The following describes two proteins that form a bound complex.

Interface contacts:
Residue P364 in protein 1 contacts residue P64 in protein 2 (closest heavy-atom distance 3.3 Å).
Residue P89 in protein 1 interacts with residue P18 in protein 2 (closest heavy-atom distance 3.9 Å).
Residue P32 in protein 1 interacts with residue P64 in protein 2 (closest heavy-atom distance 3.8 Å).
Residue R221 in protein 1 contacts residue Q100 in protein 2 (closest heavy-atom distance 3.3 Å).
Residue D218 in protein 1 is in contact with residue N106 in protein 2 (closest heavy-atom distance 3.3 Å).
Residue L26 in protein 1 contacts residue P64 in protein 2 (closest heavy-atom distance 3.5 Å).
Residue T82 in protein 1 contacts residue I62 in protein 2 (closest heavy-atom distance 4.6 Å).
Residue D76 in protein 1 contacts residue Y20 in protein 2 (closest heavy-atom distance 3.9 Å).
Residue Q85 in protein 1 interacts with residue P61 in protein 2 (closest heavy-atom distance 4.5 Å).
Residue T82 in protein 1 is in contact with residue L59 in protein 2 (closest heavy-atom distance 3.7 Å).
Residue R79 in protein 1 is in contact with residue G19 in protein 2 (closest heavy-atom distance 3.3 Å).
Residue G366 in protein 1 is in contact with residue Q109 in protein 2 (closest heavy-atom distance 4.6 Å).
Residue R79 in protein 1 interacts with residue T21 in protein 2 (closest heavy-atom distance 4.4 Å).
Residue T223 in protein 1 interacts with residue A104 in protein 2 (closest heavy-atom distance 3.4 Å).
Residue R84 in protein 1 is in contact with residue L58 in protein 2 (closest heavy-atom distance 3.4 Å).
Residue T80 in protein 1 contacts residue L59 in protein 2 (closest heavy-atom distance 4.0 Å).
Residue E220 in protein 1 interacts with residue A104 in protein 2 (closest heavy-atom distance 4.1 Å).
Residue R79 in protein 1 is in contact with residue I17 in protein 2 (closest heavy-atom distance 3.6 Å).
Residue L92 in protein 1 contacts residue I17 in protein 2 (closest heavy-atom distance 3.8 Å).
Residue E279 in protein 1 contacts residue P90 in protein 2 (closest heavy-atom distance 4.1 Å).
Residue T94 in protein 1 contacts residue T21 in protein 2 (closest heavy-atom distance 4.6 Å).
Residue E279 in protein 1 is in contact with residue S108 in protein 2 (closest heavy-atom distance 2.4 Å).
Residue R221 in protein 1 interacts with residue F103 in protein 2 (closest heavy-atom distance 3.9 Å).
Residue T80 in protein 1 is in contact with residue T57 in protein 2 (closest heavy-atom distance 2.8 Å).
Residue I219 in protein 1 contacts residue A104 in protein 2 (closest heavy-atom distance 3.9 Å).
Residue P72 in protein 1 is in contact with residue T21 in protein 2 (closest heavy-atom distance 3.3 Å).
Residue E22 in protein 1 contacts residue P64 in protein 2 (closest heavy-atom distance 4.7 Å).
Residue L26 in protein 1 is in contact with residue Q63 in protein 2 (closest heavy-atom distance 3.9 Å).
Residue T82 in protein 1 is in contact with residue P61 in protein 2 (closest heavy-atom distance 3.8 Å).
Residue Y83 in protein 1 is in contact with residue P64 in protein 2 (closest heavy-atom distance 3.2 Å).
Residue R79 in protein 1 contacts residue Y20 in protein 2 (closest heavy-atom distance 3.7 Å).
Residue I219 in protein 1 interacts with residue N106 in protein 2 (closest heavy-atom distance 4.0 Å).
Residue D218 in protein 1 interacts with residue P90 in protein 2 (closest heavy-atom distance 3.6 Å).
Residue I219 in protein 1 contacts residue K105 in protein 2 (closest heavy-atom distance 3.5 Å).
Residue T80 in protein 1 interacts with residue L58 in protein 2 (closest heavy-atom distance 3.3 Å).
Residue D76 in protein 1 contacts residue T21 in protein 2 (closest heavy-atom distance 2.7 Å).
Residue T80 in protein 1 contacts residue Y16 in protein 2 (closest heavy-atom distance 4.6 Å).
Residue G81 in protein 1 interacts with residue L59 in protein 2 (closest heavy-atom distance 3.5 Å).
Residue R221 in protein 1 contacts residue A104 in protein 2 (closest heavy-atom distance 3.1 Å).
Residue G29 in protein 1 interacts with residue Q63 in protein 2 (closest heavy-atom distance 4.2 Å).
Residue E279 in protein 1 interacts with residue N106 in protein 2 (closest heavy-atom distance 3.1 Å).
Residue T223 in protein 1 interacts with residue F103 in protein 2 (closest heavy-atom distance 3.3 Å).
Residue I30 in protein 1 interacts with residue Q63 in protein 2 (closest heavy-atom distance 3.8 Å).
Residue R84 in protein 1 is in contact with residue P61 in protein 2 (closest heavy-atom distance 4.0 Å).
Residue K280 in protein 1 contacts residue P90 in protein 2 (closest heavy-atom distance 3.9 Å).
Residue N226 in protein 1 contacts residue A104 in protein 2 (closest heavy-atom distance 3.3 Å).
Residue R84 in protein 1 is in contact with residue L59 in protein 2 (closest heavy-atom distance 2.4 Å).
Residue Q31 in protein 1 is in contact with residue Q63 in protein 2 (closest heavy-atom distance 3.2 Å).
Residue T82 in protein 1 contacts residue P60 in protein 2 (closest heavy-atom distance 4.6 Å).
Residue P32 in protein 1 is in contact with residue P61 in protein 2 (closest heavy-atom distance 4.2 Å).
Residue D218 in protein 1 contacts residue K105 in protein 2 (closest heavy-atom distance 4.2 Å).
Residue D218 in protein 1 contacts residue C107 in protein 2 (closest heavy-atom distance 3.5 Å).
Residue P32 in protein 1 contacts residue Q63 in protein 2 (closest heavy-atom distance 4.0 Å).
Residue P32 in protein 1 interacts with residue I62 in protein 2 (closest heavy-atom distance 4.4 Å).
Residue E220 in protein 1 contacts residue K105 in protein 2 (closest heavy-atom distance 4.1 Å).
Residue S277 in protein 1 is in contact with residue N106 in protein 2 (closest heavy-atom distance 2.7 Å).
Residue P89 in protein 1 is in contact with residue I17 in protein 2 (closest heavy-atom distance 4.2 Å).
Residue R84 in protein 1 contacts residue I17 in protein 2 (closest heavy-atom distance 4.0 Å).
Residue R221 in protein 1 interacts with residue I102 in protein 2 (closest heavy-atom distance 2.8 Å).
Residue R84 in protein 1 interacts with residue P60 in protein 2 (closest heavy-atom distance 4.5 Å).

Sequence of protein 2:
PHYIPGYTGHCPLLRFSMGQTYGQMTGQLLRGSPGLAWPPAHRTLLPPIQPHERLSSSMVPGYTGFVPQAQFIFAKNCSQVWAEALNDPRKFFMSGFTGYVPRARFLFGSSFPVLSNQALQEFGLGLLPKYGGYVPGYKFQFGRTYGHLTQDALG

Sequence of protein 1:
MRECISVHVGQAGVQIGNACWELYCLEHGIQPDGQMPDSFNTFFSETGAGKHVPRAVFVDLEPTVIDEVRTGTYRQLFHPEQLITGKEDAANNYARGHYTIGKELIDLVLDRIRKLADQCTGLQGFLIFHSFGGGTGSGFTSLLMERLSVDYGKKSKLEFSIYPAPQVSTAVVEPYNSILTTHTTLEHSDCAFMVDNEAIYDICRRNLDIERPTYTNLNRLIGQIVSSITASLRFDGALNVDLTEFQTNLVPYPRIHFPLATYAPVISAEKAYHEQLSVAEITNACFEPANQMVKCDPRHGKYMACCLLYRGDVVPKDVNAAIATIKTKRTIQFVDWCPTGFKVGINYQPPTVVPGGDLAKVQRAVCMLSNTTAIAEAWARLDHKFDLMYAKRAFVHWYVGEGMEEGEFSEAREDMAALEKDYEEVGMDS